These two protein chains interact to form a complex.

Interface contacts:
Residue K144 in chain B interacts with residue N12 in chain A (closest heavy-atom distance 2.8 Å).
Residue N21 in chain B contacts residue E166 in chain A (closest heavy-atom distance 3.1 Å).
Residue E52 in chain B contacts residue E41 in chain A (closest heavy-atom distance 2.7 Å).
Residue E335 in chain B is in contact with residue T173 in chain A (closest heavy-atom distance 3.5 Å).
Residue H39 in chain B interacts with residue F93 in chain A (closest heavy-atom distance 3.3 Å).
Residue Q168 in chain B contacts residue L21 in chain A (closest heavy-atom distance 3.5 Å).
Residue E185 in chain B is in contact with residue Y14 in chain A (closest heavy-atom distance 3.5 Å).
Residue H57 in chain B contacts residue S33 in chain A (closest heavy-atom distance 3.3 Å).
Residue N40 in chain B is in contact with residue F93 in chain A (closest heavy-atom distance 3.3 Å).
Residue Y166 in chain B contacts residue D28 in chain A (closest heavy-atom distance 3.0 Å).
Residue E63 in chain B contacts residue R30 in chain A (closest heavy-atom distance 2.6 Å).
Residue K50 in chain B contacts residue A42 in chain A (closest heavy-atom distance 3.4 Å).
Residue N44 in chain B interacts with residue D89 in chain A (closest heavy-atom distance 3.1 Å).
Residue R55 in chain B is in contact with residue T37 in chain A (closest heavy-atom distance 3.0 Å).
Residue I53 in chain B is in contact with residue V39 in chain A (closest heavy-atom distance 2.8 Å).
Residue E162 in chain B contacts residue R30 in chain A (closest heavy-atom distance 2.8 Å).
Residue Y166 in chain B interacts with residue E27 in chain A (closest heavy-atom distance 3.1 Å).
Residue R36 in chain B interacts with residue E166 in chain A (closest heavy-atom distance 3.4 Å).
Residue H33 in chain B is in contact with residue Y169 in chain A (closest heavy-atom distance 3.4 Å).
Residue Q128 in chain B contacts residue Q32 in chain A (closest heavy-atom distance 2.9 Å).
Residue D332 in chain B contacts residue T173 in chain A (closest heavy-atom distance 3.4 Å).
Residue Y48 in chain B is in contact with residue V39 in chain A (closest heavy-atom distance 3.3 Å).
Residue N40 in chain B interacts with residue D89 in chain A (closest heavy-atom distance 2.6 Å).
Residue E52 in chain B interacts with residue H43 in chain A (closest heavy-atom distance 3.0 Å).
Residue K165 in chain B contacts residue D28 in chain A (closest heavy-atom distance 3.4 Å).
Residue R49 in chain B interacts with residue I51 in chain A (closest heavy-atom distance 3.4 Å).
Residue K123 in chain B is in contact with residue E36 in chain A (closest heavy-atom distance 2.7 Å).
Residue H57 in chain B contacts residue L35 in chain A (closest heavy-atom distance 2.8 Å).
Residue E52 in chain B contacts residue Q38 in chain A (closest heavy-atom distance 3.0 Å).
Residue R55 in chain B is in contact with residue E36 in chain A (closest heavy-atom distance 3.4 Å).
Residue E185 in chain B interacts with residue R9 in chain A (closest heavy-atom distance 3.5 Å).
Residue Y14 in chain B contacts residue E36 in chain A (closest heavy-atom distance 2.9 Å).
Residue R49 in chain B contacts residue D48 in chain A (closest heavy-atom distance 3.3 Å).
Residue Y48 in chain B interacts with residue M96 in chain A (closest heavy-atom distance 3.5 Å).
Residue Y23 in chain B contacts residue K146 in chain A (closest heavy-atom distance 3.1 Å).
Residue R192 in chain B interacts with residue T19 in chain A (closest heavy-atom distance 3.1 Å).
Residue R49 in chain B interacts with residue D52 in chain A (closest heavy-atom distance 2.8 Å).
Residue T208 in chain B is in contact with residue E7 in chain A (closest heavy-atom distance 3.4 Å).
Residue E52 in chain B interacts with residue W40 in chain A (closest heavy-atom distance 3.5 Å).
Residue L161 in chain B is in contact with residue T19 in chain A (closest heavy-atom distance 3.0 Å).
Residue H57 in chain B is in contact with residue T37 in chain A (closest heavy-atom distance 3.5 Å).
Residue Y336 in chain B contacts residue Y169 in chain A (closest heavy-atom distance 2.5 Å).
Residue L161 in chain B is in contact with residue D17 in chain A (closest heavy-atom distance 3.4 Å).
Residue T189 in chain B is in contact with residue Q15 in chain A (closest heavy-atom distance 3.5 Å).
Residue R49 in chain B interacts with residue W40 in chain A (closest heavy-atom distance 2.9 Å).
Residue A186 in chain B interacts with residue A16 in chain A (closest heavy-atom distance 2.8 Å).
Residue E52 in chain B contacts residue A42 in chain A (closest heavy-atom distance 3.2 Å).
Residue D332 in chain B interacts with residue D89 in chain A (closest heavy-atom distance 3.0 Å).
Residue K144 in chain B interacts with residue Q15 in chain A (closest heavy-atom distance 3.3 Å).
Residue K66 in chain B interacts with residue R30 in chain A (closest heavy-atom distance 3.5 Å).
Residue Y67 in chain B interacts with residue A16 in chain A (closest heavy-atom distance 3.3 Å).
Residue P56 in chain B interacts with residue L35 in chain A (closest heavy-atom distance 3.5 Å).
Residue E185 in chain B contacts residue Q15 in chain A (closest heavy-atom distance 2.9 Å).
Residue K165 in chain B is in contact with residue L22 in chain A (closest heavy-atom distance 3.1 Å).
Residue Q26 in chain B is in contact with residue K146 in chain A (closest heavy-atom distance 3.5 Å).
Residue Y54 in chain B interacts with residue E36 in chain A (closest heavy-atom distance 3.3 Å).
Residue H57 in chain B contacts residue R34 in chain A (closest heavy-atom distance 3.3 Å).
Residue I53 in chain B is in contact with residue W40 in chain A (closest heavy-atom distance 3.0 Å).
Residue H57 in chain B is in contact with residue E36 in chain A (closest heavy-atom distance 3.4 Å).
Residue Q26 in chain B interacts with residue D147 in chain A (closest heavy-atom distance 3.4 Å).

Sequence of chain B:
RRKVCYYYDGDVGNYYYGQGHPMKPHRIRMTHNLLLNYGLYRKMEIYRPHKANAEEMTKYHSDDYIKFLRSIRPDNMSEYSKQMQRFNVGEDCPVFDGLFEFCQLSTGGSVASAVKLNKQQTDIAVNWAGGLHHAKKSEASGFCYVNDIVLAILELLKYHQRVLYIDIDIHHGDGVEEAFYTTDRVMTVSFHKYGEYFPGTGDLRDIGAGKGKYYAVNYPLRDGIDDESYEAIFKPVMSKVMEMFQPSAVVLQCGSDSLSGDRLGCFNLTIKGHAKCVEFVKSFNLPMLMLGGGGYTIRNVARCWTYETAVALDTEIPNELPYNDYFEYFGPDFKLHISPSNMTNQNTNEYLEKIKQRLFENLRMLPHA

Sequence of chain A:
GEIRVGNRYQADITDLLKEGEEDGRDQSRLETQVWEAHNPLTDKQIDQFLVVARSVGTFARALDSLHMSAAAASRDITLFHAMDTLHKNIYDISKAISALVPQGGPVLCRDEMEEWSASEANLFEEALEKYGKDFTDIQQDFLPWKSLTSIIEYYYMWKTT